Interface contacts:
Residue F82 in the second protein interacts with residue E129 in the first protein (closest heavy-atom distance 4.5 Å).
Residue E84 in the second protein is in contact with residue E129 in the first protein (closest heavy-atom distance 4.9 Å).
Residue S85 in the second protein interacts with residue E129 in the first protein (closest heavy-atom distance 4.2 Å).
Residue K21 in the second protein interacts with residue V116 in the first protein (closest heavy-atom distance 5.0 Å).
Residue F82 in the second protein interacts with residue F128 in the first protein (closest heavy-atom distance 5.0 Å).
Residue F82 in the second protein is in contact with residue G127 in the first protein (closest heavy-atom distance 3.3 Å).

This data describes a binding interaction between two proteins.

Sequence of the first protein:
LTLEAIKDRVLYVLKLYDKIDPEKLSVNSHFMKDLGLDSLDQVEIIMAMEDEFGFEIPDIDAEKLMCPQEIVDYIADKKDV

Sequence of the second protein:
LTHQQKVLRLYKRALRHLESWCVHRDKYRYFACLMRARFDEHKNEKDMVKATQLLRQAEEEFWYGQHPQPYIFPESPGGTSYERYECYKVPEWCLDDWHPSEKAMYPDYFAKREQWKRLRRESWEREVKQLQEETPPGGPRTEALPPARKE